These two protein chains interact to form a complex.

Sequence of the second protein:
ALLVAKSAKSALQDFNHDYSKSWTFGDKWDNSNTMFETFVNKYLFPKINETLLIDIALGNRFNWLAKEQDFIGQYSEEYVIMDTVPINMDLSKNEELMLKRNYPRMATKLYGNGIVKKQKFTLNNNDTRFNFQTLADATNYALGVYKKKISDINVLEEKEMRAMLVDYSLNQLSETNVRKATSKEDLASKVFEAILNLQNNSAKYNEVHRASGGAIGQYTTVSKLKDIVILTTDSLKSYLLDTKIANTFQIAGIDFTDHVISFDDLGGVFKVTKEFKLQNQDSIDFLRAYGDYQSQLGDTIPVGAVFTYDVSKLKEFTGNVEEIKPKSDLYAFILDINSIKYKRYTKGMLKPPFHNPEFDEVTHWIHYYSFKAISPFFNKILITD

Sequence of the first protein:
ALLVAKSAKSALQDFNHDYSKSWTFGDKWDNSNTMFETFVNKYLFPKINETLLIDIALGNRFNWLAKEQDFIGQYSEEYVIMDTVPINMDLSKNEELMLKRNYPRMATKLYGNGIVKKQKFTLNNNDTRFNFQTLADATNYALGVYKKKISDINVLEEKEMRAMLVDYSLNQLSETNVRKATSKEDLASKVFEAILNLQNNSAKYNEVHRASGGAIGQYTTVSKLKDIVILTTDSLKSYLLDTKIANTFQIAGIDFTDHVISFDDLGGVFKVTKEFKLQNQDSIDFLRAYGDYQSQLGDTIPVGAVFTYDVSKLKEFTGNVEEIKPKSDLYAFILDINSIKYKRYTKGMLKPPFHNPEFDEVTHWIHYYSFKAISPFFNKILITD

Contacts between the two chains:
Residue W33 in the first protein is in contact with residue M174 in the second protein (closest heavy-atom distance 3.5 Å).
Residue D28 in the first protein interacts with residue S305 in the second protein (closest heavy-atom distance 3.1 Å).
Residue D37 in the first protein interacts with residue K119 in the second protein (closest heavy-atom distance 3.3 Å).
Residue W33 in the first protein contacts residue E170 in the second protein (closest heavy-atom distance 3.5 Å).
Residue W33 in the first protein interacts with residue V316 in the second protein (closest heavy-atom distance 3.4 Å).
Residue R139 in the first protein is in contact with residue I82 in the second protein (closest heavy-atom distance 3.5 Å).
Residue D24 in the first protein contacts residue I125 in the second protein (closest heavy-atom distance 3.3 Å).
Residue E368 in the first protein contacts residue Y303 in the second protein (closest heavy-atom distance 3.3 Å).
Residue E368 in the first protein is in contact with residue W375 in the second protein (closest heavy-atom distance 0.7 Å).
Residue F142 in the first protein is in contact with residue I82 in the second protein (closest heavy-atom distance 2.4 Å).
Residue F55 in the first protein interacts with residue E87 in the second protein (closest heavy-atom distance 3.1 Å).
Residue Y53 in the first protein is in contact with residue S222 in the second protein (closest heavy-atom distance 2.4 Å).
Residue F140 in the first protein is in contact with residue F81 in the second protein (closest heavy-atom distance 3.3 Å).
Residue R139 in the first protein interacts with residue G83 in the second protein (closest heavy-atom distance 3.0 Å).
Residue G36 in the first protein contacts residue L120 in the second protein (closest heavy-atom distance 3.1 Å).
Residue A21 in the first protein interacts with residue N123 in the second protein (closest heavy-atom distance 3.3 Å).
Residue T144 in the first protein interacts with residue I82 in the second protein (closest heavy-atom distance 3.5 Å).
Residue Y29 in the first protein is in contact with residue D302 in the second protein (closest heavy-atom distance 1.7 Å).
Residue D370 in the first protein interacts with residue K361 in the second protein (closest heavy-atom distance 2.4 Å).
Residue K38 in the first protein contacts residue A221 in the second protein (closest heavy-atom distance 2.8 Å).
Residue Y29 in the first protein interacts with residue P312 in the second protein (closest heavy-atom distance 3.1 Å).
Residue Y29 in the first protein is in contact with residue Y319 in the second protein (closest heavy-atom distance 3.2 Å).
Residue K57 in the first protein is in contact with residue E87 in the second protein (closest heavy-atom distance 2.9 Å).
Residue E368 in the first protein is in contact with residue K128 in the second protein (closest heavy-atom distance 3.1 Å).
Residue N135 in the first protein contacts residue F81 in the second protein (closest heavy-atom distance 3.5 Å).
Residue Y53 in the first protein interacts with residue T118 in the second protein (closest heavy-atom distance 2.0 Å).
Residue N51 in the first protein contacts residue M116 in the second protein (closest heavy-atom distance 3.5 Å).
Residue F140 in the first protein interacts with residue G83 in the second protein (closest heavy-atom distance 3.5 Å).
Residue P367 in the first protein interacts with residue H377 in the second protein (closest heavy-atom distance 2.6 Å).
Residue L145 in the first protein contacts residue D80 in the second protein (closest heavy-atom distance 2.4 Å).
Residue K31 in the first protein interacts with residue I125 in the second protein (closest heavy-atom distance 3.4 Å).
Residue F35 in the first protein is in contact with residue K119 in the second protein (closest heavy-atom distance 3.1 Å).
Residue Y29 in the first protein is in contact with residue F317 in the second protein (closest heavy-atom distance 3.3 Å).
Residue K38 in the first protein interacts with residue S222 in the second protein (closest heavy-atom distance 2.8 Å).
Residue W33 in the first protein interacts with residue I334 in the second protein (closest heavy-atom distance 3.5 Å).
Residue W33 in the first protein contacts residue D177 in the second protein (closest heavy-atom distance 2.6 Å).
Residue D24 in the first protein contacts residue N123 in the second protein (closest heavy-atom distance 3.1 Å).
Residue S32 in the first protein contacts residue E170 in the second protein (closest heavy-atom distance 1.3 Å).
Residue G36 in the first protein contacts residue Y121 in the second protein (closest heavy-atom distance 3.5 Å).
Residue T34 in the first protein is in contact with residue A383 in the second protein (closest heavy-atom distance 3.1 Å).
Residue D28 in the first protein interacts with residue Q304 in the second protein (closest heavy-atom distance 3.3 Å).
Residue T34 in the first protein is in contact with residue K382 in the second protein (closest heavy-atom distance 2.7 Å).
Residue S30 in the first protein interacts with residue G314 in the second protein (closest heavy-atom distance 3.2 Å).
Residue W39 in the first protein contacts residue S222 in the second protein (closest heavy-atom distance 2.8 Å).
Residue D28 in the first protein interacts with residue I311 in the second protein (closest heavy-atom distance 3.3 Å).
Residue Q143 in the first protein interacts with residue I82 in the second protein (closest heavy-atom distance 3.0 Å).
Residue W33 in the first protein interacts with residue K382 in the second protein (closest heavy-atom distance 3.2 Å).
Residue D37 in the first protein interacts with residue L120 in the second protein (closest heavy-atom distance 2.1 Å).
Residue K38 in the first protein is in contact with residue R220 in the second protein (closest heavy-atom distance 3.0 Å).
Residue F35 in the first protein interacts with residue I384 in the second protein (closest heavy-atom distance 3.4 Å).
Residue H27 in the first protein contacts residue T310 in the second protein (closest heavy-atom distance 3.0 Å).
Residue R139 in the first protein contacts residue F81 in the second protein (closest heavy-atom distance 2.3 Å).
Residue F55 in the first protein interacts with residue Y85 in the second protein (closest heavy-atom distance 3.6 Å).
Residue L54 in the first protein contacts residue M116 in the second protein (closest heavy-atom distance 2.6 Å).
Residue W33 in the first protein is in contact with residue A173 in the second protein (closest heavy-atom distance 3.5 Å).
Residue P367 in the first protein is in contact with residue W375 in the second protein (closest heavy-atom distance 2.7 Å).
Residue S30 in the first protein is in contact with residue V316 in the second protein (closest heavy-atom distance 3.5 Å).
Residue K31 in the first protein is in contact with residue G314 in the second protein (closest heavy-atom distance 2.5 Å).
Residue E368 in the first protein contacts residue H377 in the second protein (closest heavy-atom distance 3.3 Å).
Residue N136 in the first protein interacts with residue F81 in the second protein (closest heavy-atom distance 2.8 Å).